These two protein chains interact to form a complex.

Contacts between the two chains:
Residue V25 in the second protein interacts with residue L17 in the first protein (closest heavy-atom distance 3.4 Å).
Residue C6 in the second protein interacts with residue S27 in the first protein (closest heavy-atom distance 3.4 Å).
Residue K23 in the second protein contacts residue L19 in the first protein (closest heavy-atom distance 3.0 Å).
Residue S27 in the second protein contacts residue E11 in the first protein (closest heavy-atom distance 3.6 Å).
Residue A31 in the second protein interacts with residue I35 in the first protein (closest heavy-atom distance 3.3 Å).
Residue N16 in the second protein interacts with residue V25 in the first protein (closest heavy-atom distance 3.4 Å).
Residue L24 in the second protein is in contact with residue L19 in the first protein (closest heavy-atom distance 2.9 Å).
Residue L19 in the second protein contacts residue G21 in the first protein (closest heavy-atom distance 3.5 Å).
Residue L19 in the second protein interacts with residue L24 in the first protein (closest heavy-atom distance 2.9 Å).
Residue Q39 in the second protein is in contact with residue E32 in the first protein (closest heavy-atom distance 2.8 Å).
Residue K28 in the second protein contacts residue L17 in the first protein (closest heavy-atom distance 3.6 Å).
Residue A20 in the second protein contacts residue G21 in the first protein (closest heavy-atom distance 3.5 Å).
Residue S27 in the second protein contacts residue L17 in the first protein (closest heavy-atom distance 3.6 Å).
Residue S27 in the second protein is in contact with residue C6 in the first protein (closest heavy-atom distance 3.4 Å).
Residue S27 in the second protein is in contact with residue S13 in the first protein (closest heavy-atom distance 3.0 Å).
Residue E11 in the second protein is in contact with residue S27 in the first protein (closest heavy-atom distance 3.4 Å).
Residue L24 in the second protein is in contact with residue K18 in the first protein (closest heavy-atom distance 3.2 Å).
Residue K28 in the second protein is in contact with residue Q43 in the first protein (closest heavy-atom distance 2.9 Å).
Residue G30 in the second protein interacts with residue T9 in the first protein (closest heavy-atom distance 3.5 Å).
Residue A31 in the second protein interacts with residue L17 in the first protein (closest heavy-atom distance 3.4 Å).
Residue L19 in the second protein contacts residue G22 in the first protein (closest heavy-atom distance 2.9 Å).
Residue K18 in the second protein is in contact with residue L24 in the first protein (closest heavy-atom distance 3.2 Å).
Residue L17 in the second protein interacts with residue V25 in the first protein (closest heavy-atom distance 3.4 Å).
Residue L26 in the second protein interacts with residue C6 in the first protein (closest heavy-atom distance 3.6 Å).
Residue L42 in the second protein is in contact with residue K28 in the first protein (closest heavy-atom distance 3.4 Å).
Residue C6 in the second protein is in contact with residue L26 in the first protein (closest heavy-atom distance 3.6 Å).
Residue G30 in the second protein is in contact with residue C6 in the first protein (closest heavy-atom distance 3.6 Å).
Residue Q7 in the second protein contacts residue L24 in the first protein (closest heavy-atom distance 3.6 Å).
Residue L17 in the second protein interacts with residue S27 in the first protein (closest heavy-atom distance 3.6 Å).
Residue I35 in the second protein is in contact with residue I35 in the first protein (closest heavy-atom distance 3.4 Å).
Residue L17 in the second protein contacts residue L26 in the first protein (closest heavy-atom distance 2.8 Å).
Residue C6 in the second protein is in contact with residue V25 in the first protein (closest heavy-atom distance 3.5 Å).
Residue L17 in the second protein is in contact with residue A31 in the first protein (closest heavy-atom distance 3.5 Å).
Residue V8 in the second protein is in contact with residue L26 in the first protein (closest heavy-atom distance 3.6 Å).
Residue I35 in the second protein interacts with residue A31 in the first protein (closest heavy-atom distance 3.6 Å).
Residue C6 in the second protein is in contact with residue G30 in the first protein (closest heavy-atom distance 3.6 Å).
Residue T5 in the second protein interacts with residue V25 in the first protein (closest heavy-atom distance 3.3 Å).
Residue L26 in the second protein interacts with residue L17 in the first protein (closest heavy-atom distance 2.9 Å).
Residue K23 in the second protein contacts residue A20 in the first protein (closest heavy-atom distance 3.5 Å).
Residue K28 in the second protein contacts residue Q39 in the first protein (closest heavy-atom distance 2.9 Å).
Residue G22 in the second protein interacts with residue L19 in the first protein (closest heavy-atom distance 2.9 Å).
Residue E32 in the second protein interacts with residue I35 in the first protein (closest heavy-atom distance 3.5 Å).
Residue I38 in the second protein is in contact with residue A31 in the first protein (closest heavy-atom distance 3.6 Å).
Residue E32 in the second protein is in contact with residue Q39 in the first protein (closest heavy-atom distance 2.8 Å).
Residue V25 in the second protein interacts with residue C6 in the first protein (closest heavy-atom distance 3.5 Å).
Residue V25 in the second protein interacts with residue Q7 in the first protein (closest heavy-atom distance 3.3 Å).
Residue A20 in the second protein is in contact with residue K23 in the first protein (closest heavy-atom distance 3.5 Å).
Residue A31 in the second protein is in contact with residue I38 in the first protein (closest heavy-atom distance 3.6 Å).
Residue G22 in the second protein is in contact with residue K18 in the first protein (closest heavy-atom distance 3.6 Å).
Residue Q39 in the second protein is in contact with residue K28 in the first protein (closest heavy-atom distance 2.9 Å).
Residue I35 in the second protein contacts residue E32 in the first protein (closest heavy-atom distance 3.5 Å).
Residue Q7 in the second protein is in contact with residue V25 in the first protein (closest heavy-atom distance 3.4 Å).
Residue T9 in the second protein interacts with residue G30 in the first protein (closest heavy-atom distance 3.5 Å).
Residue Q43 in the second protein interacts with residue K28 in the first protein (closest heavy-atom distance 2.8 Å).
Residue V25 in the second protein is in contact with residue T5 in the first protein (closest heavy-atom distance 3.3 Å).
Residue G21 in the second protein is in contact with residue G21 in the first protein (closest heavy-atom distance 3.5 Å).
Residue L17 in the second protein interacts with residue K28 in the first protein (closest heavy-atom distance 3.6 Å).
Residue K18 in the second protein interacts with residue G22 in the first protein (closest heavy-atom distance 3.6 Å).
Residue A20 in the second protein contacts residue G22 in the first protein (closest heavy-atom distance 3.3 Å).
Residue L26 in the second protein interacts with residue V8 in the first protein (closest heavy-atom distance 3.6 Å).

Sequence of the first protein:
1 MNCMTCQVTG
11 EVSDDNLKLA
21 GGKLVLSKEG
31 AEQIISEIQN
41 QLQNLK

Sequence of the second protein:
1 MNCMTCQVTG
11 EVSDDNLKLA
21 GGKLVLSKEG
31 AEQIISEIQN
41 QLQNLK